Residue-level contacts at the interface:
Residue R1055 in the first protein interacts with residue L155 in the second protein (closest heavy-atom distance 3.7 Å).
Residue T1438 in the first protein interacts with residue Y88 in the second protein (closest heavy-atom distance 3.7 Å).
Residue L504 in the first protein interacts with residue K87 in the second protein (closest heavy-atom distance 3.9 Å).
Residue E496 in the first protein contacts residue T96 in the second protein (closest heavy-atom distance 3.5 Å).
Residue T1438 in the first protein is in contact with residue R92 in the second protein (closest heavy-atom distance 3.4 Å).
Residue F1441 in the first protein contacts residue R135 in the second protein (closest heavy-atom distance 3.7 Å).
Residue Y383 in the first protein interacts with residue T115 in the second protein (closest heavy-atom distance 2.9 Å).
Residue M1444 in the first protein interacts with residue R135 in the second protein (closest heavy-atom distance 3.5 Å).
Residue E1062 in the first protein contacts residue Y88 in the second protein (closest heavy-atom distance 2.5 Å).
Residue E1062 in the first protein is in contact with residue K87 in the second protein (closest heavy-atom distance 3.2 Å).
Residue R857 in the first protein is in contact with residue P139 in the second protein (closest heavy-atom distance 3.1 Å).
Residue H1059 in the first protein interacts with residue K87 in the second protein (closest heavy-atom distance 2.8 Å).
Residue G1061 in the first protein interacts with residue Y88 in the second protein (closest heavy-atom distance 3.7 Å).
Residue D1442 in the first protein interacts with residue V133 in the second protein (closest heavy-atom distance 3.7 Å).
Residue F1441 in the first protein is in contact with residue E89 in the second protein (closest heavy-atom distance 3.2 Å).
Residue R1055 in the first protein contacts residue D154 in the second protein (closest heavy-atom distance 3.4 Å).
Residue R1001 in the first protein interacts with residue P83 in the second protein (closest heavy-atom distance 3.2 Å).
Residue Y383 in the first protein interacts with residue V107 in the second protein (closest heavy-atom distance 3.6 Å).
Residue Q503 in the first protein contacts residue R90 in the second protein (closest heavy-atom distance 2.8 Å).
Residue V1443 in the first protein is in contact with residue L132 in the second protein (closest heavy-atom distance 3.7 Å).
Residue G1437 in the first protein interacts with residue Y88 in the second protein (closest heavy-atom distance 3.7 Å).
Residue E495 in the first protein is in contact with residue L99 in the second protein (closest heavy-atom distance 3.5 Å).
Residue M1444 in the first protein interacts with residue L132 in the second protein (closest heavy-atom distance 3.2 Å).
Residue R1001 in the first protein is in contact with residue T81 in the second protein (closest heavy-atom distance 3.7 Å).
Residue Y852 in the first protein contacts residue Y137 in the second protein (closest heavy-atom distance 3.9 Å).
Residue T381 in the first protein interacts with residue N104 in the second protein (closest heavy-atom distance 3.1 Å).
Residue H851 in the first protein interacts with residue P139 in the second protein (closest heavy-atom distance 3.4 Å).
Residue S502 in the first protein interacts with residue L118 in the second protein (closest heavy-atom distance 3.8 Å).
Residue M1433 in the first protein interacts with residue R92 in the second protein (closest heavy-atom distance 3.2 Å).
Residue F1441 in the first protein interacts with residue R92 in the second protein (closest heavy-atom distance 2.6 Å).
Residue E495 in the first protein contacts residue A98 in the second protein (closest heavy-atom distance 3.5 Å).
Residue D1442 in the first protein interacts with residue Y137 in the second protein (closest heavy-atom distance 3.0 Å).
Residue Y852 in the first protein interacts with residue T81 in the second protein (closest heavy-atom distance 3.7 Å).
Residue L504 in the first protein is in contact with residue A91 in the second protein (closest heavy-atom distance 3.5 Å).
Residue Y852 in the first protein interacts with residue R136 in the second protein (closest heavy-atom distance 3.3 Å).
Residue R1001 in the first protein is in contact with residue A80 in the second protein (closest heavy-atom distance 3.1 Å).
Residue P1060 in the first protein contacts residue T86 in the second protein (closest heavy-atom distance 3.5 Å).
Residue L504 in the first protein is in contact with residue Y88 in the second protein (closest heavy-atom distance 3.8 Å).
Residue Y383 in the first protein is in contact with residue I101 in the second protein (closest heavy-atom distance 3.8 Å).
Residue D1442 in the first protein contacts residue I134 in the second protein (closest heavy-atom distance 3.5 Å).
Residue F1441 in the first protein contacts residue Y88 in the second protein (closest heavy-atom distance 3.5 Å).
Residue P1060 in the first protein is in contact with residue Y88 in the second protein (closest heavy-atom distance 3.9 Å).
Residue V379 in the first protein is in contact with residue S102 in the second protein (closest heavy-atom distance 3.4 Å).
Residue E496 in the first protein contacts residue G95 in the second protein (closest heavy-atom distance 3.9 Å).
Residue H1059 in the first protein contacts residue T86 in the second protein (closest heavy-atom distance 3.6 Å).
Residue T381 in the first protein contacts residue S102 in the second protein (closest heavy-atom distance 3.6 Å).
Residue I1445 in the first protein contacts residue P131 in the second protein (closest heavy-atom distance 2.8 Å).
Residue H1059 in the first protein contacts residue L155 in the second protein (closest heavy-atom distance 3.7 Å).
Residue D853 in the first protein is in contact with residue L138 in the second protein (closest heavy-atom distance 3.9 Å).
Residue P382 in the first protein contacts residue N104 in the second protein (closest heavy-atom distance 3.2 Å).
Residue V1443 in the first protein interacts with residue R92 in the second protein (closest heavy-atom distance 3.4 Å).
Residue A499 in the first protein interacts with residue G95 in the second protein (closest heavy-atom distance 3.9 Å).
Residue M1444 in the first protein interacts with residue V133 in the second protein (closest heavy-atom distance 2.7 Å).
Residue L1054 in the first protein interacts with residue Y84 in the second protein (closest heavy-atom distance 3.5 Å).
Residue V1443 in the first protein contacts residue V133 in the second protein (closest heavy-atom distance 3.5 Å).
Residue V380 in the first protein interacts with residue N104 in the second protein (closest heavy-atom distance 3.3 Å).
Residue D1442 in the first protein is in contact with residue R135 in the second protein (closest heavy-atom distance 2.8 Å).
Residue G429 in the first protein interacts with residue N104 in the second protein (closest heavy-atom distance 3.5 Å).
Residue F1441 in the first protein contacts residue I134 in the second protein (closest heavy-atom distance 3.4 Å).
Residue Y852 in the first protein interacts with residue E89 in the second protein (closest heavy-atom distance 2.7 Å).

Sequence of the second protein:
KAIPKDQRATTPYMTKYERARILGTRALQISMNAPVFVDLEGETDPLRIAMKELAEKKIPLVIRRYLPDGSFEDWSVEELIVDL

These two protein chains interact to form a complex.

Sequence of the first protein:
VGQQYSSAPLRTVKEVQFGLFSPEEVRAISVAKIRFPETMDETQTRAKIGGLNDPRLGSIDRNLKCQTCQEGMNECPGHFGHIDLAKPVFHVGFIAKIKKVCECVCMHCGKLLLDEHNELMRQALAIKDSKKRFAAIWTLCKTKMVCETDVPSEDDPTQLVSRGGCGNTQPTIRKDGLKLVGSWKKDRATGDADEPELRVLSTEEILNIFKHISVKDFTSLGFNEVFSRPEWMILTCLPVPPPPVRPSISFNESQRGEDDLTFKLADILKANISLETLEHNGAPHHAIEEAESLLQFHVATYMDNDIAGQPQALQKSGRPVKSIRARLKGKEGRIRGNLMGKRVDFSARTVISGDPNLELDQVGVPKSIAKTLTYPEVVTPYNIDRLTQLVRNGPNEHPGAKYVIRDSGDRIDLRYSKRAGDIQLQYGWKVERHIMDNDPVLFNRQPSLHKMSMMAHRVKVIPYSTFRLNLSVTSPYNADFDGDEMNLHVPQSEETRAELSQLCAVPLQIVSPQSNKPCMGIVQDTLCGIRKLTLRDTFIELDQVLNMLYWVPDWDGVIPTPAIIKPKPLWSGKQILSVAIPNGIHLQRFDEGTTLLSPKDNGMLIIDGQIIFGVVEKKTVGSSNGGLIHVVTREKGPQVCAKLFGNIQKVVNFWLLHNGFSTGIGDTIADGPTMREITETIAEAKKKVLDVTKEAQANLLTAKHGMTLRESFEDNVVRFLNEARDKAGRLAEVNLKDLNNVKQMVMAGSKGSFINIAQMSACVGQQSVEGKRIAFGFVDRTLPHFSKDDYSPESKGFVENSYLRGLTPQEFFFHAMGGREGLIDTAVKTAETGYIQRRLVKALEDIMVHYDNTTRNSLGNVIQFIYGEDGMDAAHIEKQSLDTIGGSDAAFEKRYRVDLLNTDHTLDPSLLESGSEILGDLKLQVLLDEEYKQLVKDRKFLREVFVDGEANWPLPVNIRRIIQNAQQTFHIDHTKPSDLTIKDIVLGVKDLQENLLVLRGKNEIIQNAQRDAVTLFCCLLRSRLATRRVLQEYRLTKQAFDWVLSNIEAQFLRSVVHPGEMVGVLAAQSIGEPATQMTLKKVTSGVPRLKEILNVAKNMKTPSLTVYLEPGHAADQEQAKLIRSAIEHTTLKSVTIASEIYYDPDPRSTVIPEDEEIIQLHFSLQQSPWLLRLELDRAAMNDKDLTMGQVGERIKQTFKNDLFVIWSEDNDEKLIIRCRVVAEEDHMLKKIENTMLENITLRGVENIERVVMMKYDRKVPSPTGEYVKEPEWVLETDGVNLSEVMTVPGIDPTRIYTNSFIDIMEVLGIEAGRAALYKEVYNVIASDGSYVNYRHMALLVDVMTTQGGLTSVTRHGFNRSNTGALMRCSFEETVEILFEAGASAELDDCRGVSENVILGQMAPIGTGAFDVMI